Sequence of chain A:
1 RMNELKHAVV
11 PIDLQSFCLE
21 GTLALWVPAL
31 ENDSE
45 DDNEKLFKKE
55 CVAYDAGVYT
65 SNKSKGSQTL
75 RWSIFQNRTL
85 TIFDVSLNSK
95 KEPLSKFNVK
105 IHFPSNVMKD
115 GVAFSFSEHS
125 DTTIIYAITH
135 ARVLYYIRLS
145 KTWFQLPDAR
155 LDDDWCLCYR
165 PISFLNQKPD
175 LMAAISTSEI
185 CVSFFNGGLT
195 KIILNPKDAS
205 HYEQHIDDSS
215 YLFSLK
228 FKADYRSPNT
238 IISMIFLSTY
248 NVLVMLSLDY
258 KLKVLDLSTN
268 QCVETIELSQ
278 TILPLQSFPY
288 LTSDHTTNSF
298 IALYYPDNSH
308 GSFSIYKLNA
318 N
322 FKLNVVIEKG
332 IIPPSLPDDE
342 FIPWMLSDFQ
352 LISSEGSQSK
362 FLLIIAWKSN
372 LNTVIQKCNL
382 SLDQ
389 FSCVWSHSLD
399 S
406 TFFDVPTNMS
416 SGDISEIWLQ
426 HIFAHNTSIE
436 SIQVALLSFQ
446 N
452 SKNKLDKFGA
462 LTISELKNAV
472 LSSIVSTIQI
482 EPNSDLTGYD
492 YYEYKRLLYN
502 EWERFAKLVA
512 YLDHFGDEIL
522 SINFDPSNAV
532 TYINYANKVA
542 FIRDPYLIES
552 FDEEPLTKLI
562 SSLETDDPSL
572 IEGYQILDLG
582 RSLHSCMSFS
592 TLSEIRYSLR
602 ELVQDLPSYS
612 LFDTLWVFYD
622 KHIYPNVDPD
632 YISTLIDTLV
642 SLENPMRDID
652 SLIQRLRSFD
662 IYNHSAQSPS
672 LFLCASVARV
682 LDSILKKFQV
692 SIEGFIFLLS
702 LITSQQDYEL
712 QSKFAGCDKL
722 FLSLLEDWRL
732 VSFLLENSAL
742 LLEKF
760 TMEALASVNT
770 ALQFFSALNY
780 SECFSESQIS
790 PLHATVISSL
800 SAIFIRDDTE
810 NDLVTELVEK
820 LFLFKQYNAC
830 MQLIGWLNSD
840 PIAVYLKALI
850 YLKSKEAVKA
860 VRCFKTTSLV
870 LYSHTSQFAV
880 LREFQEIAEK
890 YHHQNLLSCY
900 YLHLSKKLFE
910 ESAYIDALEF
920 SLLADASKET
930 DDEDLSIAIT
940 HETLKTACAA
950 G

Sequence of chain B:
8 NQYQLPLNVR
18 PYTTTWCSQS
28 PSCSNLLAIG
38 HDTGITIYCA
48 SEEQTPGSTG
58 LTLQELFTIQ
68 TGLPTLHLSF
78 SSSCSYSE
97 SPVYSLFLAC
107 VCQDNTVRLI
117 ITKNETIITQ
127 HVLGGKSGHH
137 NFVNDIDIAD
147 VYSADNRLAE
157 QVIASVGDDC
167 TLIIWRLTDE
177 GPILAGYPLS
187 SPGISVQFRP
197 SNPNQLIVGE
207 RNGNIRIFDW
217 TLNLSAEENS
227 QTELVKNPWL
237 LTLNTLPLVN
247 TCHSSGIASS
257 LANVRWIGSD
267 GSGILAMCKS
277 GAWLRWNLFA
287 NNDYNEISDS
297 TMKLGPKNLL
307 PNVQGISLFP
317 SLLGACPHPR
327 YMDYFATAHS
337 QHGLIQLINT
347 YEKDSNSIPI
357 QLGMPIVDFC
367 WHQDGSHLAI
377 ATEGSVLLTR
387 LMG

Contacts between the two chains:
Residue I481 in chain A is in contact with residue P302 in chain B (closest heavy-atom distance 3.4 Å).
Residue K858 in chain A interacts with residue F138 in chain B (closest heavy-atom distance 3.7 Å).
Residue K858 in chain A is in contact with residue D164 in chain B (closest heavy-atom distance 2.7 Å).
Residue E421 in chain A is in contact with residue R212 in chain B (closest heavy-atom distance 2.7 Å).
Residue G489 in chain A interacts with residue I293 in chain B (closest heavy-atom distance 3.4 Å).
Residue V476 in chain A is in contact with residue N304 in chain B (closest heavy-atom distance 3.6 Å).
Residue Y598 in chain A contacts residue P184 in chain B (closest heavy-atom distance 3.6 Å).
Residue Y495 in chain A contacts residue L305 in chain B (closest heavy-atom distance 3.4 Å).
Residue G417 in chain A is in contact with residue R212 in chain B (closest heavy-atom distance 3.7 Å).
Residue T412 in chain A contacts residue N233 in chain B (closest heavy-atom distance 3.7 Å).
Residue S477 in chain A contacts residue L306 in chain B (closest heavy-atom distance 3.6 Å).
Residue E482 in chain A interacts with residue P302 in chain B (closest heavy-atom distance 3.7 Å).
Residue M414 in chain A is in contact with residue R212 in chain B (closest heavy-atom distance 3.5 Å).
Residue I481 in chain A contacts residue K303 in chain B (closest heavy-atom distance 3.0 Å).
Residue S473 in chain A contacts residue L244 in chain B (closest heavy-atom distance 3.8 Å).
Residue E744 in chain A interacts with residue A254 in chain B (closest heavy-atom distance 3.8 Å).
Residue D915 in chain A contacts residue R17 in chain B (closest heavy-atom distance 2.7 Å).
Residue E918 in chain A is in contact with residue R17 in chain B (closest heavy-atom distance 3.7 Å).
Residue D418 in chain A is in contact with residue T238 in chain B (closest heavy-atom distance 2.5 Å).
Residue I481 in chain A contacts residue L305 in chain B (closest heavy-atom distance 3.4 Å).
Residue Q480 in chain A contacts residue K303 in chain B (closest heavy-atom distance 3.5 Å).
Residue Y490 in chain A contacts residue F285 in chain B (closest heavy-atom distance 3.5 Å).
Residue D418 in chain A contacts residue R212 in chain B (closest heavy-atom distance 3.7 Å).
Residue G417 in chain A is in contact with residue S186 in chain B (closest heavy-atom distance 3.6 Å).
Residue K854 in chain A contacts residue L318 in chain B (closest heavy-atom distance 3.7 Å).
Residue K858 in chain A contacts residue N140 in chain B (closest heavy-atom distance 2.8 Å).
Residue Y492 in chain A interacts with residue F285 in chain B (closest heavy-atom distance 3.5 Å).
Residue Y598 in chain A contacts residue T167 in chain B (closest heavy-atom distance 2.8 Å).
Residue E421 in chain A contacts residue N210 in chain B (closest heavy-atom distance 3.1 Å).
Residue E421 in chain A is in contact with residue S186 in chain B (closest heavy-atom distance 3.5 Å).
Residue N827 in chain A interacts with residue A254 in chain B (closest heavy-atom distance 3.5 Å).
Residue M830 in chain A is in contact with residue R207 in chain B (closest heavy-atom distance 3.5 Å).
Residue Y490 in chain A is in contact with residue T297 in chain B (closest heavy-atom distance 3.7 Å).
Residue M414 in chain A interacts with residue L185 in chain B (closest heavy-atom distance 3.4 Å).
Residue N469 in chain A contacts residue P243 in chain B (closest heavy-atom distance 3.3 Å).
Residue L472 in chain A is in contact with residue P243 in chain B (closest heavy-atom distance 3.8 Å).
Residue Y598 in chain A interacts with residue C166 in chain B (closest heavy-atom distance 3.3 Å).
Residue L487 in chain A contacts residue I293 in chain B (closest heavy-atom distance 3.5 Å).
Residue K496 in chain A interacts with residue L236 in chain B (closest heavy-atom distance 3.4 Å).
Residue E744 in chain A interacts with residue I253 in chain B (closest heavy-atom distance 3.2 Å).
Residue D606 in chain A contacts residue H136 in chain B (closest heavy-atom distance 3.5 Å).
Residue L487 in chain A contacts residue M298 in chain B (closest heavy-atom distance 3.7 Å).
Residue M414 in chain A interacts with residue W235 in chain B (closest heavy-atom distance 3.5 Å).
Residue I914 in chain A is in contact with residue E379 in chain B (closest heavy-atom distance 3.8 Å).
Residue S477 in chain A contacts residue N304 in chain B (closest heavy-atom distance 2.9 Å).
Residue K496 in chain A interacts with residue W235 in chain B (closest heavy-atom distance 2.7 Å).
Residue I479 in chain A contacts residue N304 in chain B (closest heavy-atom distance 3.4 Å).
Residue R861 in chain A contacts residue Q109 in chain B (closest heavy-atom distance 3.4 Å).
Residue M414 in chain A is in contact with residue S186 in chain B (closest heavy-atom distance 3.2 Å).
Residue Y598 in chain A is in contact with residue D165 in chain B (closest heavy-atom distance 3.4 Å).
Residue Y610 in chain A contacts residue K132 in chain B (closest heavy-atom distance 3.1 Å).
Residue P483 in chain A is in contact with residue I293 in chain B (closest heavy-atom distance 3.4 Å).
Residue M414 in chain A is in contact with residue P184 in chain B (closest heavy-atom distance 3.6 Å).
Residue Y492 in chain A contacts residue L236 in chain B (closest heavy-atom distance 3.2 Å).
Residue Y490 in chain A interacts with residue L284 in chain B (closest heavy-atom distance 2.4 Å).
Residue T412 in chain A contacts residue W235 in chain B (closest heavy-atom distance 3.3 Å).
Residue P411 in chain A is in contact with residue N233 in chain B (closest heavy-atom distance 2.8 Å).
Residue Y850 in chain A is in contact with residue F138 in chain B (closest heavy-atom distance 3.6 Å).
Residue R861 in chain A contacts residue F138 in chain B (closest heavy-atom distance 3.8 Å).
Residue Q480 in chain A is in contact with residue P302 in chain B (closest heavy-atom distance 3.1 Å).

The following describes two proteins that form a bound complex.